This data describes a binding interaction between two proteins.

Sequence of chain B:
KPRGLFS

Contacts between the two chains:
Residue I240 in chain A interacts with residue S299 in chain B (closest heavy-atom distance 3.2 Å).
Residue C235 in chain A interacts with residue P294 in chain B (closest heavy-atom distance 3.5 Å).
Residue C235 in chain A interacts with residue S299 in chain B (closest heavy-atom distance 3.7 Å).
Residue L231 in chain A interacts with residue F298 in chain B (closest heavy-atom distance 4.7 Å).
Residue E223 in chain A contacts residue R295 in chain B (closest heavy-atom distance 3.1 Å).
Residue Y225 in chain A interacts with residue K293 in chain B (closest heavy-atom distance 3.1 Å).
Residue L161 in chain A is in contact with residue R295 in chain B (closest heavy-atom distance 3.0 Å).
Residue F41 in chain A is in contact with residue S299 in chain B (closest heavy-atom distance 4.4 Å).
Residue K238 in chain A contacts residue K293 in chain B (closest heavy-atom distance 3.5 Å).
Residue E133 in chain A is in contact with residue R295 in chain B (closest heavy-atom distance 4.5 Å).
Residue K239 in chain A interacts with residue S299 in chain B (closest heavy-atom distance 3.0 Å).
Residue Y225 in chain A contacts residue P294 in chain B (closest heavy-atom distance 4.5 Å).
Residue F164 in chain A interacts with residue G296 in chain B (closest heavy-atom distance 4.3 Å).
Residue E223 in chain A is in contact with residue K293 in chain B (closest heavy-atom distance 2.8 Å).
Residue S160 in chain A interacts with residue R295 in chain B (closest heavy-atom distance 3.4 Å).
Residue D222 in chain A interacts with residue K293 in chain B (closest heavy-atom distance 2.9 Å).
Residue C235 in chain A interacts with residue F298 in chain B (closest heavy-atom distance 3.2 Å).
Residue I132 in chain A is in contact with residue R295 in chain B (closest heavy-atom distance 3.6 Å).
Residue L12 in chain A is in contact with residue L297 in chain B (closest heavy-atom distance 4.3 Å).
Residue H131 in chain A is in contact with residue R295 in chain B (closest heavy-atom distance 3.4 Å).
Residue H131 in chain A is in contact with residue S299 in chain B (closest heavy-atom distance 2.6 Å).
Residue F237 in chain A interacts with residue S299 in chain B (closest heavy-atom distance 3.5 Å).
Residue M212 in chain A contacts residue R295 in chain B (closest heavy-atom distance 4.8 Å).
Residue V37 in chain A is in contact with residue L297 in chain B (closest heavy-atom distance 3.5 Å).
Residue K233 in chain A is in contact with residue F298 in chain B (closest heavy-atom distance 3.4 Å).
Residue Q162 in chain A is in contact with residue P294 in chain B (closest heavy-atom distance 3.6 Å).
Residue E216 in chain A interacts with residue R295 in chain B (closest heavy-atom distance 2.3 Å).
Residue H131 in chain A interacts with residue G296 in chain B (closest heavy-atom distance 2.3 Å).
Residue H131 in chain A interacts with residue L297 in chain B (closest heavy-atom distance 4.2 Å).
Residue V236 in chain A interacts with residue L297 in chain B (closest heavy-atom distance 3.0 Å).
Residue K239 in chain A contacts residue R295 in chain B (closest heavy-atom distance 3.8 Å).
Residue E133 in chain A is in contact with residue F298 in chain B (closest heavy-atom distance 4.5 Å).
Residue F237 in chain A contacts residue F298 in chain B (closest heavy-atom distance 4.5 Å).
Residue V236 in chain A contacts residue S299 in chain B (closest heavy-atom distance 2.6 Å).
Residue D219 in chain A interacts with residue K293 in chain B (closest heavy-atom distance 3.2 Å).
Residue E133 in chain A interacts with residue L297 in chain B (closest heavy-atom distance 2.3 Å).
Residue V236 in chain A interacts with residue F298 in chain B (closest heavy-atom distance 3.1 Å).
Residue K238 in chain A is in contact with residue F298 in chain B (closest heavy-atom distance 4.6 Å).
Residue L215 in chain A interacts with residue R295 in chain B (closest heavy-atom distance 3.2 Å).
Residue C235 in chain A interacts with residue K293 in chain B (closest heavy-atom distance 4.8 Å).
Residue E133 in chain A contacts residue G296 in chain B (closest heavy-atom distance 3.2 Å).
Residue F164 in chain A is in contact with residue F298 in chain B (closest heavy-atom distance 3.4 Å).
Residue S230 in chain A is in contact with residue F298 in chain B (closest heavy-atom distance 3.0 Å).
Residue M40 in chain A interacts with residue F298 in chain B (closest heavy-atom distance 4.3 Å).
Residue I38 in chain A interacts with residue L297 in chain B (closest heavy-atom distance 3.6 Å).
Residue E216 in chain A contacts residue K293 in chain B (closest heavy-atom distance 2.7 Å).
Residue Q162 in chain A is in contact with residue K293 in chain B (closest heavy-atom distance 3.1 Å).
Residue F164 in chain A contacts residue L297 in chain B (closest heavy-atom distance 4.3 Å).
Residue K238 in chain A contacts residue P294 in chain B (closest heavy-atom distance 3.3 Å).
Residue V37 in chain A interacts with residue F298 in chain B (closest heavy-atom distance 3.9 Å).
Residue K239 in chain A contacts residue P294 in chain B (closest heavy-atom distance 3.1 Å).
Residue K238 in chain A interacts with residue S299 in chain B (closest heavy-atom distance 3.7 Å).
Residue Q162 in chain A contacts residue F298 in chain B (closest heavy-atom distance 4.3 Å).
Residue G220 in chain A contacts residue K293 in chain B (closest heavy-atom distance 3.8 Å).
Residue E223 in chain A interacts with residue P294 in chain B (closest heavy-atom distance 3.9 Å).
Residue I132 in chain A contacts residue G296 in chain B (closest heavy-atom distance 3.7 Å).
Residue F41 in chain A contacts residue L297 in chain B (closest heavy-atom distance 3.1 Å).
Residue Q162 in chain A contacts residue R295 in chain B (closest heavy-atom distance 2.6 Å).
Residue Q162 in chain A is in contact with residue G296 in chain B (closest heavy-atom distance 3.3 Å).
Residue F135 in chain A interacts with residue L297 in chain B (closest heavy-atom distance 3.9 Å).

Sequence of chain A:
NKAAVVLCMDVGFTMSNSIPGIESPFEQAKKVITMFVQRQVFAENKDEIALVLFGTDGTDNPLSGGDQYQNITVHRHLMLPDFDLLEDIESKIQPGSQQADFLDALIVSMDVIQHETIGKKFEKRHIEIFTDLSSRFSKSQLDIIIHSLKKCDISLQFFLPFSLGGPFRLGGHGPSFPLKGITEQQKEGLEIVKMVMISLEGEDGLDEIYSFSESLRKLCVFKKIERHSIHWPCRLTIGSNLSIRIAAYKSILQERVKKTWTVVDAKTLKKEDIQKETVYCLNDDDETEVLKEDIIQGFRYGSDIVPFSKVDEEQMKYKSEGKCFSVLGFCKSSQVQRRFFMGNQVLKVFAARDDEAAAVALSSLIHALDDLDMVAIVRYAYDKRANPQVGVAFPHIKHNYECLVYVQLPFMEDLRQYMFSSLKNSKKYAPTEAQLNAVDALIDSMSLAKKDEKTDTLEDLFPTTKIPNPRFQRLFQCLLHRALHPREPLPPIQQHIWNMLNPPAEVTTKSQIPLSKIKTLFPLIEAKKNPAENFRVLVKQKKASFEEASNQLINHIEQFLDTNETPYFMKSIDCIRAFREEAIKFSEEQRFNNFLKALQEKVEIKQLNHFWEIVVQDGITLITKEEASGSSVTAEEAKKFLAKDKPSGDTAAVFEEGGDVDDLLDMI